Residue-level contacts at the interface:
Residue K708 in the first protein interacts with residue D7 in the second protein (closest heavy-atom distance 3.9 Å).
Residue P710 in the first protein interacts with residue D7 in the second protein (closest heavy-atom distance 3.7 Å).
Residue L348 in the first protein interacts with residue L15 in the second protein (closest heavy-atom distance 4.0 Å).
Residue T734 in the first protein interacts with residue G4 in the second protein (closest heavy-atom distance 4.2 Å).
Residue L347 in the first protein is in contact with residue T12 in the second protein (closest heavy-atom distance 4.2 Å).
Residue L714 in the first protein is in contact with residue I6 in the second protein (closest heavy-atom distance 3.9 Å).
Residue L715 in the first protein is in contact with residue V10 in the second protein (closest heavy-atom distance 4.1 Å).
Residue M711 in the first protein interacts with residue D7 in the second protein (closest heavy-atom distance 3.0 Å).
Residue M711 in the first protein interacts with residue V10 in the second protein (closest heavy-atom distance 3.4 Å).
Residue D586 in the first protein interacts with residue L20 in the second protein (closest heavy-atom distance 4.5 Å).
Residue K341 in the first protein interacts with residue L20 in the second protein (closest heavy-atom distance 3.6 Å).
Residue T720 in the first protein interacts with residue F18 in the second protein (closest heavy-atom distance 4.0 Å).
Residue Q712 in the first protein contacts residue E9 in the second protein (closest heavy-atom distance 4.1 Å).
Residue Y722 in the first protein interacts with residue L20 in the second protein (closest heavy-atom distance 3.7 Å).
Residue K716 in the first protein interacts with residue F18 in the second protein (closest heavy-atom distance 4.7 Å).
Residue M711 in the first protein interacts with residue E9 in the second protein (closest heavy-atom distance 4.2 Å).
Residue K723 in the first protein contacts residue L20 in the second protein (closest heavy-atom distance 3.7 Å).
Residue D586 in the first protein contacts residue Q19 in the second protein (closest heavy-atom distance 4.8 Å).
Residue S408 in the first protein contacts residue G4 in the second protein (closest heavy-atom distance 4.1 Å).
Residue L347 in the first protein interacts with residue L15 in the second protein (closest heavy-atom distance 4.2 Å).
Residue M711 in the first protein contacts residue I6 in the second protein (closest heavy-atom distance 4.5 Å).
Residue L719 in the first protein is in contact with residue L20 in the second protein (closest heavy-atom distance 4.2 Å).
Residue M711 in the first protein contacts residue S8 in the second protein (closest heavy-atom distance 4.0 Å).
Residue V709 in the first protein interacts with residue Q5 in the second protein (closest heavy-atom distance 3.1 Å).
Residue K723 in the first protein interacts with residue Q19 in the second protein (closest heavy-atom distance 2.4 Å).
Residue Q712 in the first protein contacts residue V10 in the second protein (closest heavy-atom distance 3.5 Å).
Residue S408 in the first protein is in contact with residue V3 in the second protein (closest heavy-atom distance 3.5 Å).
Residue K723 in the first protein contacts residue F18 in the second protein (closest heavy-atom distance 3.8 Å).
Residue T345 in the first protein interacts with residue L20 in the second protein (closest heavy-atom distance 3.4 Å).
Residue G707 in the first protein is in contact with residue Q5 in the second protein (closest heavy-atom distance 4.0 Å).
Residue K708 in the first protein is in contact with residue Q5 in the second protein (closest heavy-atom distance 3.2 Å).
Residue A407 in the first protein contacts residue G4 in the second protein (closest heavy-atom distance 3.8 Å).
Residue K584 in the first protein contacts residue L20 in the second protein (closest heavy-atom distance 2.6 Å).
Residue Q404 in the first protein contacts residue I6 in the second protein (closest heavy-atom distance 3.5 Å).
Residue L719 in the first protein is in contact with residue L15 in the second protein (closest heavy-atom distance 4.4 Å).
Residue V709 in the first protein is in contact with residue I6 in the second protein (closest heavy-atom distance 3.1 Å).
Residue Y344 in the first protein contacts residue L20 in the second protein (closest heavy-atom distance 3.8 Å).
Residue Q712 in the first protein interacts with residue D14 in the second protein (closest heavy-atom distance 3.4 Å).
Residue S400 in the first protein is in contact with residue V10 in the second protein (closest heavy-atom distance 4.1 Å).
Residue K349 in the first protein is in contact with residue T12 in the second protein (closest heavy-atom distance 4.4 Å).
Residue L348 in the first protein interacts with residue S16 in the second protein (closest heavy-atom distance 3.5 Å).
Residue K708 in the first protein is in contact with residue I6 in the second protein (closest heavy-atom distance 4.1 Å).
Residue V396 in the first protein interacts with residue V10 in the second protein (closest heavy-atom distance 3.6 Å).
Residue L348 in the first protein interacts with residue T12 in the second protein (closest heavy-atom distance 3.6 Å).
Residue Q404 in the first protein contacts residue S8 in the second protein (closest heavy-atom distance 3.7 Å).
Residue Q712 in the first protein is in contact with residue D11 in the second protein (closest heavy-atom distance 2.8 Å).
Residue Q712 in the first protein contacts residue L15 in the second protein (closest heavy-atom distance 3.3 Å).
Residue T734 in the first protein contacts residue V3 in the second protein (closest heavy-atom distance 4.2 Å).
Residue G350 in the first protein interacts with residue T12 in the second protein (closest heavy-atom distance 3.8 Å).
Residue A407 in the first protein is in contact with residue I6 in the second protein (closest heavy-atom distance 4.1 Å).
Residue L348 in the first protein interacts with residue L20 in the second protein (closest heavy-atom distance 3.5 Å).
Residue L719 in the first protein is in contact with residue F18 in the second protein (closest heavy-atom distance 3.6 Å).
Residue L715 in the first protein is in contact with residue L15 in the second protein (closest heavy-atom distance 4.1 Å).
Residue L348 in the first protein is in contact with residue F18 in the second protein (closest heavy-atom distance 4.0 Å).
Residue V396 in the first protein contacts residue T12 in the second protein (closest heavy-atom distance 4.3 Å).
Residue V709 in the first protein interacts with residue D7 in the second protein (closest heavy-atom distance 3.1 Å).

These two protein chains interact to form a complex.

Sequence of the first protein:
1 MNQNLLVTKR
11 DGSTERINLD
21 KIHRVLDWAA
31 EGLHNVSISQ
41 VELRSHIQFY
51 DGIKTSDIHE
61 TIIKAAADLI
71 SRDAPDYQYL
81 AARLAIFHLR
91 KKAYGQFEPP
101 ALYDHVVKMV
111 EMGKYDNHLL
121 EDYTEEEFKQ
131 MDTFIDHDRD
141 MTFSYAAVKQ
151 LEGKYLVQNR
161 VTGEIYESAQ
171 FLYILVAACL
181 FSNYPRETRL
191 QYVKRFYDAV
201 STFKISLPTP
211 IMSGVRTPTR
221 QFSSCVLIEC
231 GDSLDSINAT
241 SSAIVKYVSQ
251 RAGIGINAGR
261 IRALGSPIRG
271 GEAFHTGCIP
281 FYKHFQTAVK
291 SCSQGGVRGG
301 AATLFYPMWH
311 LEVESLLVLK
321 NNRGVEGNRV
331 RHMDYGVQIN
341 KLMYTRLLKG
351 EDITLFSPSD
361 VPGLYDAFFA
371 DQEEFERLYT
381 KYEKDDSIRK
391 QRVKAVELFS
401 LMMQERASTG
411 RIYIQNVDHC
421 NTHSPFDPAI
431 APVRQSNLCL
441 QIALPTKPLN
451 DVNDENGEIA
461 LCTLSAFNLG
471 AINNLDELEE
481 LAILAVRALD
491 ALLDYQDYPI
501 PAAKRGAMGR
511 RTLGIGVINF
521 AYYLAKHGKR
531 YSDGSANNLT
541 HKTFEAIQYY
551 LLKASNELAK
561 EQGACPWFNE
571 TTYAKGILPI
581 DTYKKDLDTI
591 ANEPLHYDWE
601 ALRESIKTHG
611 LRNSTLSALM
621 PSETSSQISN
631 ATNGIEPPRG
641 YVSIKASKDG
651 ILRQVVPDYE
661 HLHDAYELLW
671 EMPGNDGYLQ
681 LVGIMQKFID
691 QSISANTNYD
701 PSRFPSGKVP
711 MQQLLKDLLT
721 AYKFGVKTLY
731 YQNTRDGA

Sequence of the second protein:
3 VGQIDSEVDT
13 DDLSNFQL